Sequence of the first protein:
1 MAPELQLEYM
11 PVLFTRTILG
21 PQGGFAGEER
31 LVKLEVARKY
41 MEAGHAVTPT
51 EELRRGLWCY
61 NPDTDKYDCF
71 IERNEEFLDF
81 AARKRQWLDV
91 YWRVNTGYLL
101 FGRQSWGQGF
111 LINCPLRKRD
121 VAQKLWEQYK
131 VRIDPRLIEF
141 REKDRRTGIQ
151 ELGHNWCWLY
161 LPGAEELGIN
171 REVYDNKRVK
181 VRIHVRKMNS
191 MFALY

Contacts between the two chains:
Residue P424 in the second protein interacts with residue A26 in the first protein (closest heavy-atom distance 3.8 Å).
Residue R460 in the second protein interacts with residue D79 in the first protein (closest heavy-atom distance 3.2 Å).
Residue P420 in the second protein interacts with residue E172 in the first protein (closest heavy-atom distance 4.4 Å).
Residue P427 in the second protein interacts with residue F80 in the first protein (closest heavy-atom distance 3.2 Å).
Residue I310 in the second protein contacts residue E166 in the first protein (closest heavy-atom distance 4.7 Å).
Residue S423 in the second protein is in contact with residue K84 in the first protein (closest heavy-atom distance 2.9 Å).
Residue E381 in the second protein contacts residue E142 in the first protein (closest heavy-atom distance 3.6 Å).
Residue A417 in the second protein contacts residue T96 in the first protein (closest heavy-atom distance 4.2 Å).
Residue T422 in the second protein contacts residue P62 in the first protein (closest heavy-atom distance 2.9 Å).
Residue P424 in the second protein is in contact with residue Y60 in the first protein (closest heavy-atom distance 3.4 Å).
Residue Y453 in the second protein is in contact with residue E166 in the first protein (closest heavy-atom distance 3.7 Å).
Residue P420 in the second protein interacts with residue R16 in the first protein (closest heavy-atom distance 3.2 Å).
Residue R418 in the second protein interacts with residue W92 in the first protein (closest heavy-atom distance 3.6 Å).
Residue P420 in the second protein contacts residue L19 in the first protein (closest heavy-atom distance 3.4 Å).
Residue T385 in the second protein contacts residue Y174 in the first protein (closest heavy-atom distance 2.6 Å).
Residue A426 in the second protein contacts residue F80 in the first protein (closest heavy-atom distance 3.6 Å).
Residue P424 in the second protein is in contact with residue C69 in the first protein (closest heavy-atom distance 4.3 Å).
Residue R460 in the second protein is in contact with residue E76 in the first protein (closest heavy-atom distance 4.0 Å).
Residue Y452 in the second protein interacts with residue E166 in the first protein (closest heavy-atom distance 3.0 Å).
Residue D378 in the second protein interacts with residue K143 in the first protein (closest heavy-atom distance 3.8 Å).
Residue R383 in the second protein contacts residue Y174 in the first protein (closest heavy-atom distance 4.4 Å).
Residue T422 in the second protein interacts with residue L88 in the first protein (closest heavy-atom distance 3.6 Å).
Residue P424 in the second protein interacts with residue F80 in the first protein (closest heavy-atom distance 4.6 Å).
Residue R425 in the second protein is in contact with residue I71 in the first protein (closest heavy-atom distance 4.6 Å).
Residue R418 in the second protein contacts residue T17 in the first protein (closest heavy-atom distance 4.0 Å).
Residue P384 in the second protein interacts with residue Y174 in the first protein (closest heavy-atom distance 3.2 Å).
Residue R386 in the second protein is in contact with residue Y174 in the first protein (closest heavy-atom distance 4.5 Å).
Residue R418 in the second protein contacts residue G20 in the first protein (closest heavy-atom distance 3.2 Å).
Residue Y452 in the second protein is in contact with residue G163 in the first protein (closest heavy-atom distance 3.8 Å).
Residue P424 in the second protein contacts residue F77 in the first protein (closest heavy-atom distance 3.2 Å).
Residue N421 in the second protein contacts residue P62 in the first protein (closest heavy-atom distance 3.8 Å).
Residue P420 in the second protein interacts with residue T17 in the first protein (closest heavy-atom distance 3.8 Å).
Residue P427 in the second protein contacts residue E166 in the first protein (closest heavy-atom distance 4.3 Å).
Residue P427 in the second protein is in contact with residue L167 in the first protein (closest heavy-atom distance 3.8 Å).
Residue R418 in the second protein interacts with residue I18 in the first protein (closest heavy-atom distance 3.4 Å).
Residue N408 in the second protein is in contact with residue D65 in the first protein (closest heavy-atom distance 2.9 Å).
Residue N421 in the second protein interacts with residue E172 in the first protein (closest heavy-atom distance 3.8 Å).
Residue R418 in the second protein is in contact with residue L19 in the first protein (closest heavy-atom distance 3.1 Å).
Residue E381 in the second protein interacts with residue W156 in the first protein (closest heavy-atom distance 4.1 Å).
Residue I419 in the second protein interacts with residue R16 in the first protein (closest heavy-atom distance 3.2 Å).
Residue N421 in the second protein is in contact with residue R16 in the first protein (closest heavy-atom distance 4.2 Å).
Residue I419 in the second protein interacts with residue H45 in the first protein (closest heavy-atom distance 3.6 Å).
Residue A417 in the second protein contacts residue L19 in the first protein (closest heavy-atom distance 4.2 Å).
Residue T422 in the second protein contacts residue T17 in the first protein (closest heavy-atom distance 3.2 Å).
Residue R418 in the second protein is in contact with residue P21 in the first protein (closest heavy-atom distance 3.5 Å).
Residue T422 in the second protein interacts with residue E172 in the first protein (closest heavy-atom distance 3.0 Å).
Residue S423 in the second protein is in contact with residue E172 in the first protein (closest heavy-atom distance 3.2 Å).
Residue I419 in the second protein interacts with residue T17 in the first protein (closest heavy-atom distance 4.3 Å).
Residue T422 in the second protein is in contact with residue K84 in the first protein (closest heavy-atom distance 4.3 Å).
Residue I310 in the second protein is in contact with residue E165 in the first protein (closest heavy-atom distance 3.0 Å).
Residue T422 in the second protein is in contact with residue Y60 in the first protein (closest heavy-atom distance 4.5 Å).
Residue E381 in the second protein is in contact with residue W158 in the first protein (closest heavy-atom distance 4.2 Å).
Residue N421 in the second protein is in contact with residue R171 in the first protein (closest heavy-atom distance 3.9 Å).
Residue P427 in the second protein interacts with residue G168 in the first protein (closest heavy-atom distance 4.6 Å).
Residue A417 in the second protein interacts with residue W92 in the first protein (closest heavy-atom distance 3.6 Å).
Residue S423 in the second protein contacts residue G168 in the first protein (closest heavy-atom distance 4.4 Å).
Residue P424 in the second protein contacts residue C59 in the first protein (closest heavy-atom distance 4.0 Å).
Residue P424 in the second protein interacts with residue I71 in the first protein (closest heavy-atom distance 4.1 Å).
Residue G382 in the second protein contacts residue K180 in the first protein (closest heavy-atom distance 2.8 Å).
Residue R425 in the second protein is in contact with residue C69 in the first protein (closest heavy-atom distance 4.4 Å).

The following describes two proteins that form a bound complex.

Sequence of the second protein:
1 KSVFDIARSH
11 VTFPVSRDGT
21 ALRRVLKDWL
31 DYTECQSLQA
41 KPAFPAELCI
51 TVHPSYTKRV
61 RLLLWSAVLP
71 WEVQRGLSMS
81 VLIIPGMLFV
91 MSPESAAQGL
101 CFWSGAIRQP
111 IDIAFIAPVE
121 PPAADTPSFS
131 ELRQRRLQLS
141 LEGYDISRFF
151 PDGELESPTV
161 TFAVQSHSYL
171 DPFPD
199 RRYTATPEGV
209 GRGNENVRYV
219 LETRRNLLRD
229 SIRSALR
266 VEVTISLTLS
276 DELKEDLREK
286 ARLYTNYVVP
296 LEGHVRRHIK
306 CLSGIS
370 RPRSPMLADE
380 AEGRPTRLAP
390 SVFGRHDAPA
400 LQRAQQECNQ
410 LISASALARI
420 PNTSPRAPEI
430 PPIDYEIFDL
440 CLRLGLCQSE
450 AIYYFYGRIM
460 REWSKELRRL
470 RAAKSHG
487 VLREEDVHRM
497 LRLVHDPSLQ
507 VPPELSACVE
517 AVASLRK